Contacts between the two chains:
Residue I183 in the first protein contacts residue Y116 in the second protein (closest heavy-atom distance 3.3 Å).
Residue V306 in the first protein contacts residue F112 in the second protein (closest heavy-atom distance 3.3 Å).
Residue Y217 in the first protein interacts with residue F194 in the second protein (closest heavy-atom distance 2.9 Å).
Residue E311 in the first protein is in contact with residue S117 in the second protein (closest heavy-atom distance 3.6 Å).
Residue R262 in the first protein contacts residue K191 in the second protein (closest heavy-atom distance 3.5 Å).
Residue E311 in the first protein is in contact with residue F194 in the second protein (closest heavy-atom distance 3.3 Å).
Residue N189 in the first protein contacts residue K109 in the second protein (closest heavy-atom distance 3.4 Å).
Residue V308 in the first protein contacts residue F112 in the second protein (closest heavy-atom distance 3.5 Å).
Residue Q303 in the first protein is in contact with residue K109 in the second protein (closest heavy-atom distance 3.3 Å).
Residue Q186 in the first protein is in contact with residue F112 in the second protein (closest heavy-atom distance 3.2 Å).
Residue V310 in the first protein contacts residue Y116 in the second protein (closest heavy-atom distance 3.6 Å).
Residue N267 in the first protein is in contact with residue K191 in the second protein (closest heavy-atom distance 3.2 Å).
Residue F312 in the first protein is in contact with residue S117 in the second protein (closest heavy-atom distance 3.1 Å).
Residue V308 in the first protein interacts with residue Q113 in the second protein (closest heavy-atom distance 2.8 Å).
Residue Y302 in the first protein contacts residue K109 in the second protein (closest heavy-atom distance 3.1 Å).
Residue N189 in the first protein contacts residue S108 in the second protein (closest heavy-atom distance 3.7 Å).
Residue T301 in the first protein interacts with residue S108 in the second protein (closest heavy-atom distance 3.7 Å).
Residue R182 in the first protein contacts residue L4 in the second protein (closest heavy-atom distance 3.2 Å).
Residue D187 in the first protein contacts residue V110 in the second protein (closest heavy-atom distance 3.5 Å).
Residue Y216 in the first protein contacts residue F194 in the second protein (closest heavy-atom distance 3.6 Å).
Residue T305 in the first protein is in contact with residue Q113 in the second protein (closest heavy-atom distance 3.6 Å).
Residue V188 in the first protein contacts residue K109 in the second protein (closest heavy-atom distance 3.0 Å).
Residue Y217 in the first protein contacts residue A193 in the second protein (closest heavy-atom distance 3.2 Å).
Residue D304 in the first protein interacts with residue S111 in the second protein (closest heavy-atom distance 3.0 Å).
Residue M234 in the first protein interacts with residue K109 in the second protein (closest heavy-atom distance 3.6 Å).
Residue S264 in the first protein is in contact with residue A193 in the second protein (closest heavy-atom distance 3.2 Å).
Residue Q309 in the first protein is in contact with residue R115 in the second protein (closest heavy-atom distance 2.2 Å).
Residue V308 in the first protein interacts with residue M114 in the second protein (closest heavy-atom distance 3.4 Å).
Residue S264 in the first protein contacts residue K191 in the second protein (closest heavy-atom distance 2.9 Å).
Residue T307 in the first protein is in contact with residue R115 in the second protein (closest heavy-atom distance 3.6 Å).
Residue F312 in the first protein is in contact with residue F194 in the second protein (closest heavy-atom distance 3.6 Å).
Residue Y217 in the first protein contacts residue A192 in the second protein (closest heavy-atom distance 3.5 Å).
Residue D304 in the first protein contacts residue K109 in the second protein (closest heavy-atom distance 3.3 Å).
Residue V306 in the first protein interacts with residue Q113 in the second protein (closest heavy-atom distance 3.1 Å).
Residue V306 in the first protein contacts residue S111 in the second protein (closest heavy-atom distance 2.9 Å).
Residue V310 in the first protein is in contact with residue S117 in the second protein (closest heavy-atom distance 2.9 Å).
Residue P15 in the first protein is in contact with residue W6 in the second protein (closest heavy-atom distance 3.6 Å).
Residue T305 in the first protein is in contact with residue S111 in the second protein (closest heavy-atom distance 3.4 Å).
Residue L266 in the first protein is in contact with residue A193 in the second protein (closest heavy-atom distance 3.6 Å).
Residue P179 in the first protein contacts residue I8 in the second protein (closest heavy-atom distance 3.7 Å).
Residue D187 in the first protein interacts with residue S111 in the second protein (closest heavy-atom distance 3.0 Å).
Residue Y18 in the first protein contacts residue L4 in the second protein (closest heavy-atom distance 3.6 Å).
Residue Y18 in the first protein is in contact with residue Q24 in the second protein (closest heavy-atom distance 3.4 Å).
Residue V310 in the first protein contacts residue R115 in the second protein (closest heavy-atom distance 2.8 Å).
Residue F190 in the first protein is in contact with residue S108 in the second protein (closest heavy-atom distance 2.8 Å).
Residue V120 in the first protein is in contact with residue I229 in the second protein (closest heavy-atom distance 3.6 Å).
Residue I183 in the first protein interacts with residue M114 in the second protein (closest heavy-atom distance 3.5 Å).
Residue W263 in the first protein is in contact with residue K191 in the second protein (closest heavy-atom distance 3.0 Å).
Residue Y216 in the first protein interacts with residue A193 in the second protein (closest heavy-atom distance 3.6 Å).
Residue V308 in the first protein is in contact with residue R115 in the second protein (closest heavy-atom distance 2.7 Å).
Residue F312 in the first protein is in contact with residue Y196 in the second protein (closest heavy-atom distance 2.7 Å).
Residue L178 in the first protein is in contact with residue W6 in the second protein (closest heavy-atom distance 3.5 Å).
Residue Q63 in the first protein contacts residue K230 in the second protein (closest heavy-atom distance 3.1 Å).
Residue L266 in the first protein is in contact with residue A192 in the second protein (closest heavy-atom distance 3.3 Å).
Residue F312 in the first protein interacts with residue R89 in the second protein (closest heavy-atom distance 2.8 Å).
Residue V188 in the first protein contacts residue V110 in the second protein (closest heavy-atom distance 2.9 Å).
Residue Y302 in the first protein is in contact with residue S108 in the second protein (closest heavy-atom distance 3.0 Å).
Residue E311 in the first protein interacts with residue R89 in the second protein (closest heavy-atom distance 3.2 Å).
Residue T307 in the first protein is in contact with residue Q113 in the second protein (closest heavy-atom distance 3.2 Å).
Residue D304 in the first protein contacts residue V110 in the second protein (closest heavy-atom distance 3.4 Å).

Sequence of the second protein:
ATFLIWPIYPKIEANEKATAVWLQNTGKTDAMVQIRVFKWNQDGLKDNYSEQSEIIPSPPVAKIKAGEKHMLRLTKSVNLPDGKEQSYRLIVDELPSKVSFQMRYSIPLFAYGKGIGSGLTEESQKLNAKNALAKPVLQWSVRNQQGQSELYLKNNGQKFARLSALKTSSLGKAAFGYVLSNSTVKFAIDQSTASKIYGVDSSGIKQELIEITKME

Sequence of the first protein:
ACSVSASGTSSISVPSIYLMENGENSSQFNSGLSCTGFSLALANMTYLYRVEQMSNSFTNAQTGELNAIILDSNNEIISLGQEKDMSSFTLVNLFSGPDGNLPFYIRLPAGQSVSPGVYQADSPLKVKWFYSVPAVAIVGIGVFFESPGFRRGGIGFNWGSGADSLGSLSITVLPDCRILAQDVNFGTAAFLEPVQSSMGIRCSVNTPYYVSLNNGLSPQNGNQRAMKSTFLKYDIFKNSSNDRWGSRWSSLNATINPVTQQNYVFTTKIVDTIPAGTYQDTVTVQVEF

This data describes a binding interaction between two proteins.